Interface contacts:
Residue V839 in chain A interacts with residue V3 in chain B (closest heavy-atom distance 4.1 Å).
Residue R330 in chain A contacts residue R13 in chain B (closest heavy-atom distance 4.1 Å).
Residue R330 in chain A is in contact with residue G12 in chain B (closest heavy-atom distance 3.6 Å).
Residue F1006 in chain A is in contact with residue K10 in chain B (closest heavy-atom distance 4.6 Å).
Residue Y815 in chain A interacts with residue R4 in chain B (closest heavy-atom distance 3.1 Å).
Residue M913 in chain A interacts with residue L6 in chain B (closest heavy-atom distance 3.1 Å).
Residue R725 in chain A is in contact with residue H7 in chain B (closest heavy-atom distance 3.1 Å).
Residue P361 in chain A is in contact with residue L11 in chain B (closest heavy-atom distance 3.9 Å).
Residue F385 in chain A interacts with residue L11 in chain B (closest heavy-atom distance 4.4 Å).
Residue N973 in chain A contacts residue H9 in chain B (closest heavy-atom distance 4.1 Å).
Residue V1036 in chain A contacts residue G12 in chain B (closest heavy-atom distance 3.9 Å).
Residue R330 in chain A is in contact with residue L11 in chain B (closest heavy-atom distance 3.3 Å).
Residue E845 in chain A contacts residue S1 in chain B (closest heavy-atom distance 4.7 Å).
Residue V839 in chain A interacts with residue S1 in chain B (closest heavy-atom distance 4.2 Å).
Residue E843 in chain A interacts with residue S1 in chain B (closest heavy-atom distance 2.7 Å).
Residue F1006 in chain A contacts residue H9 in chain B (closest heavy-atom distance 3.9 Å).
Residue M279 in chain A is in contact with residue R13 in chain B (closest heavy-atom distance 4.9 Å).
Residue L331 in chain A interacts with residue R13 in chain B (closest heavy-atom distance 2.6 Å).
Residue E845 in chain A contacts residue I2 in chain B (closest heavy-atom distance 4.8 Å).
Residue V1036 in chain A is in contact with residue L11 in chain B (closest heavy-atom distance 4.0 Å).
Residue Y874 in chain A interacts with residue V3 in chain B (closest heavy-atom distance 3.3 Å).
Residue A844 in chain A interacts with residue S1 in chain B (closest heavy-atom distance 3.4 Å).
Residue P841 in chain A interacts with residue R4 in chain B (closest heavy-atom distance 3.9 Å).
Residue P841 in chain A is in contact with residue S1 in chain B (closest heavy-atom distance 3.7 Å).
Residue N1008 in chain A contacts residue H9 in chain B (closest heavy-atom distance 4.9 Å).
Residue P846 in chain A interacts with residue I2 in chain B (closest heavy-atom distance 4.4 Å).
Residue L331 in chain A interacts with residue L11 in chain B (closest heavy-atom distance 4.6 Å).
Residue L929 in chain A interacts with residue L6 in chain B (closest heavy-atom distance 4.7 Å).
Residue L915 in chain A interacts with residue L6 in chain B (closest heavy-atom distance 4.3 Å).
Residue V363 in chain A interacts with residue H7 in chain B (closest heavy-atom distance 4.9 Å).
Residue P361 in chain A contacts residue K10 in chain B (closest heavy-atom distance 4.3 Å).
Residue V1036 in chain A contacts residue H9 in chain B (closest heavy-atom distance 4.0 Å).
Residue E843 in chain A interacts with residue I2 in chain B (closest heavy-atom distance 4.9 Å).
Residue Y874 in chain A contacts residue L6 in chain B (closest heavy-atom distance 3.9 Å).
Residue A872 in chain A contacts residue V3 in chain B (closest heavy-atom distance 4.2 Å).
Residue V363 in chain A interacts with residue K10 in chain B (closest heavy-atom distance 4.7 Å).
Residue E790 in chain A interacts with residue R4 in chain B (closest heavy-atom distance 4.4 Å).
Residue Y916 in chain A contacts residue K10 in chain B (closest heavy-atom distance 4.8 Å).
Residue N1008 in chain A contacts residue K10 in chain B (closest heavy-atom distance 2.9 Å).
Residue L817 in chain A interacts with residue V3 in chain B (closest heavy-atom distance 3.8 Å).
Residue M913 in chain A is in contact with residue I2 in chain B (closest heavy-atom distance 4.0 Å).
Residue V839 in chain A is in contact with residue R4 in chain B (closest heavy-atom distance 4.5 Å).
Residue Y874 in chain A contacts residue I2 in chain B (closest heavy-atom distance 3.3 Å).
Residue Y815 in chain A contacts residue V3 in chain B (closest heavy-atom distance 4.1 Å).
Residue G383 in chain A contacts residue L11 in chain B (closest heavy-atom distance 4.4 Å).
Residue V363 in chain A interacts with residue L11 in chain B (closest heavy-atom distance 3.9 Å).
Residue E842 in chain A contacts residue S1 in chain B (closest heavy-atom distance 4.6 Å).
Residue F385 in chain A interacts with residue R13 in chain B (closest heavy-atom distance 4.2 Å).
Residue V1036 in chain A contacts residue K10 in chain B (closest heavy-atom distance 3.2 Å).
Residue A844 in chain A contacts residue I2 in chain B (closest heavy-atom distance 3.1 Å).
Residue P846 in chain A interacts with residue V3 in chain B (closest heavy-atom distance 3.3 Å).
Residue Y840 in chain A is in contact with residue S1 in chain B (closest heavy-atom distance 4.2 Å).
Residue A384 in chain A contacts residue L11 in chain B (closest heavy-atom distance 4.0 Å).

Sequence of chain A:
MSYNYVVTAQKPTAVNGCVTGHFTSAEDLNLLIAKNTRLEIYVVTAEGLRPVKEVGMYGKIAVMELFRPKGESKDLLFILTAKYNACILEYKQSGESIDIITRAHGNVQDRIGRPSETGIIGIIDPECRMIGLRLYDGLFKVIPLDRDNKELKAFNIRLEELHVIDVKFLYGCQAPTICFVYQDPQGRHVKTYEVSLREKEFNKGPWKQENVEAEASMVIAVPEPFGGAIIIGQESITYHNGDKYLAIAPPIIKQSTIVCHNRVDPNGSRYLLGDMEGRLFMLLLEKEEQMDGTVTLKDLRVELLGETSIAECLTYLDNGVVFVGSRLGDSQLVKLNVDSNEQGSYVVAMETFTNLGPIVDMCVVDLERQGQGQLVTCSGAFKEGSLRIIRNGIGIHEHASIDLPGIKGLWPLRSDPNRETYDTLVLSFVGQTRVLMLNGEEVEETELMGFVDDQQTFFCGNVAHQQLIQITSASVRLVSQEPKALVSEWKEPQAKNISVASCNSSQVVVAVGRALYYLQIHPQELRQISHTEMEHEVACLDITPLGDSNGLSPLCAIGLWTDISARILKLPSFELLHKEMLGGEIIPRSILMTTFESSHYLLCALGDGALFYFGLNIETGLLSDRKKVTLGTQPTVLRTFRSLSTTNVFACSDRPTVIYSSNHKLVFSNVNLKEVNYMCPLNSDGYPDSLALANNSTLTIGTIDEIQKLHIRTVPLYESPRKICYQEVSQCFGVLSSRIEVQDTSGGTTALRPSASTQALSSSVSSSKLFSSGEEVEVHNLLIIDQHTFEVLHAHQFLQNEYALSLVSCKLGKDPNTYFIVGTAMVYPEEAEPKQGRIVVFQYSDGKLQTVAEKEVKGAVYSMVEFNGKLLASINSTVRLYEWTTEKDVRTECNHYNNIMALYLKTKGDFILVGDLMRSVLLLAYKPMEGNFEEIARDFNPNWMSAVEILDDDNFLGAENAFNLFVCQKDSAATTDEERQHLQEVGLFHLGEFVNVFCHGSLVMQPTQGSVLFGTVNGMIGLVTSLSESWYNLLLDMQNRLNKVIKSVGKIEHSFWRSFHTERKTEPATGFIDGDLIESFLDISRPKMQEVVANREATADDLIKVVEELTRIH

Sequence of chain B:
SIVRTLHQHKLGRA

This data describes a binding interaction between two proteins.